Sequence of chain B:
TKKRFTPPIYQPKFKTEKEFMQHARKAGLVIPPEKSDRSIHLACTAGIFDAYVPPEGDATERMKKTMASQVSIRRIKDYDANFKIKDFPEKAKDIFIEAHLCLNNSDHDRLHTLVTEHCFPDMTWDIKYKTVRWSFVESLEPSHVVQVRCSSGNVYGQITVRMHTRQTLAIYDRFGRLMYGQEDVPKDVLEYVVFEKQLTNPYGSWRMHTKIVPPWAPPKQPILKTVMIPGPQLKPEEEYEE

Contacts between the two chains:
Residue E53 in chain B contacts residue A5 in chain A (closest heavy-atom distance 4.9 Å).
Residue F56 in chain B interacts with residue A7 in chain A (closest heavy-atom distance 3.8 Å).
Residue A82 in chain B contacts residue A1 in chain A (closest heavy-atom distance 4.8 Å).
Residue E53 in chain B is in contact with residue A4 in chain A (closest heavy-atom distance 4.4 Å).
Residue I76 in chain B contacts residue A3 in chain A (closest heavy-atom distance 3.3 Å).
Residue F56 in chain B interacts with residue A6 in chain A (closest heavy-atom distance 3.8 Å).
Residue E53 in chain B interacts with residue A6 in chain A (closest heavy-atom distance 4.2 Å).
Residue M57 in chain B interacts with residue A6 in chain A (closest heavy-atom distance 4.9 Å).
Residue L65 in chain B contacts residue A8 in chain A (closest heavy-atom distance 4.5 Å).
Residue F56 in chain B is in contact with residue A8 in chain A (closest heavy-atom distance 4.0 Å).

The following describes two proteins that form a bound complex.

Sequence of chain A:
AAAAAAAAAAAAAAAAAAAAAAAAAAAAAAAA